Sequence of chain B:
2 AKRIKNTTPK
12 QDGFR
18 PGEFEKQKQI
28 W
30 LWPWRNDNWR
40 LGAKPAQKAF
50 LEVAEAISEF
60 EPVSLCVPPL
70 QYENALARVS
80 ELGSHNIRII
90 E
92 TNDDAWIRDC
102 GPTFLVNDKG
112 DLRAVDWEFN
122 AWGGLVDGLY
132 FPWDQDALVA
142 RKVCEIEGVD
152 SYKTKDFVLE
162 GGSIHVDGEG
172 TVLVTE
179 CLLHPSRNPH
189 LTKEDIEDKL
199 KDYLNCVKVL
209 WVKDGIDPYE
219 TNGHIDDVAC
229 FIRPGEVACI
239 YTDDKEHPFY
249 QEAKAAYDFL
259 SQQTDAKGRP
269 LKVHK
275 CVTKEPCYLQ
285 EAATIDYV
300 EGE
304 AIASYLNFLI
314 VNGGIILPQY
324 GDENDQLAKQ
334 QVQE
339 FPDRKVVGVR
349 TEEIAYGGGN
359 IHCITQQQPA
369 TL

These two protein chains interact to form a complex.

Interface contacts:
Residue F132 in chain B contacts residue W134 in chain A (closest heavy-atom distance 3.3 Å).
Residue L126 in chain B is in contact with residue L126 in chain A (closest heavy-atom distance 3.6 Å).
Residue W134 in chain B interacts with residue F132 in chain A (closest heavy-atom distance 3.4 Å).
Residue P133 in chain B contacts residue D135 in chain A (closest heavy-atom distance 3.6 Å).
Residue D135 in chain B is in contact with residue P133 in chain A (closest heavy-atom distance 3.6 Å).
Residue F132 in chain B interacts with residue F132 in chain A (closest heavy-atom distance 4.5 Å).
Residue F132 in chain B interacts with residue D135 in chain A (closest heavy-atom distance 3.2 Å).
Residue L126 in chain B is in contact with residue W134 in chain A (closest heavy-atom distance 3.6 Å).
Residue D135 in chain B is in contact with residue F132 in chain A (closest heavy-atom distance 3.2 Å).
Residue W134 in chain B interacts with residue L126 in chain A (closest heavy-atom distance 3.6 Å).

Sequence of chain A:
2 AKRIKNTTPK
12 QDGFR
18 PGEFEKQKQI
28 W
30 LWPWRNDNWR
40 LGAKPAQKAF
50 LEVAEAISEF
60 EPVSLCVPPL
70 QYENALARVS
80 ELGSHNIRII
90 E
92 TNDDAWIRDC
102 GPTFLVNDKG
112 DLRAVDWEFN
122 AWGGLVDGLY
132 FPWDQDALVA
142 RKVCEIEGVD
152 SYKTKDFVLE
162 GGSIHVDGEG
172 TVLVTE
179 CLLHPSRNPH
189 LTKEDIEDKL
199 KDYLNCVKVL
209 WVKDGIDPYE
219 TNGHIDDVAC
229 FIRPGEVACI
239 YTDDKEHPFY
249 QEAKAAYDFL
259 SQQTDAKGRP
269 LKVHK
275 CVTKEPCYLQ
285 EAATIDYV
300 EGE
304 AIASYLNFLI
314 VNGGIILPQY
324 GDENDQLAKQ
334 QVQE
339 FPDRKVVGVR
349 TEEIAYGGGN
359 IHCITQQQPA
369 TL